Contacts between the two chains:
Residue Y111 in chain A is in contact with residue L24 in chain B (closest heavy-atom distance 5.0 Å).
Residue S57 in chain A interacts with residue Y140 in chain B (closest heavy-atom distance 3.3 Å).
Residue Y60 in chain A is in contact with residue P26 in chain B (closest heavy-atom distance 4.6 Å).
Residue G59 in chain A interacts with residue P132 in chain B (closest heavy-atom distance 4.3 Å).
Residue P112 in chain A interacts with residue L24 in chain B (closest heavy-atom distance 4.1 Å).
Residue P112 in chain A interacts with residue P26 in chain B (closest heavy-atom distance 4.7 Å).
Residue Y58 in chain A interacts with residue G136 in chain B (closest heavy-atom distance 4.7 Å).
Residue V110 in chain A interacts with residue H25 in chain B (closest heavy-atom distance 3.0 Å).
Residue H113 in chain A contacts residue N131 in chain B (closest heavy-atom distance 2.9 Å).
Residue V110 in chain A interacts with residue L28 in chain B (closest heavy-atom distance 5.0 Å).
Residue Y60 in chain A contacts residue P132 in chain B (closest heavy-atom distance 4.6 Å).
Residue Y58 in chain A is in contact with residue W134 in chain B (closest heavy-atom distance 2.9 Å).
Residue P112 in chain A is in contact with residue V23 in chain B (closest heavy-atom distance 3.5 Å).
Residue P112 in chain A is in contact with residue Y127 in chain B (closest heavy-atom distance 4.5 Å).
Residue G59 in chain A interacts with residue W134 in chain B (closest heavy-atom distance 2.8 Å).
Residue S57 in chain A interacts with residue N135 in chain B (closest heavy-atom distance 2.3 Å).
Residue Y62 in chain A interacts with residue N131 in chain B (closest heavy-atom distance 4.9 Å).
Residue M109 in chain A is in contact with residue L28 in chain B (closest heavy-atom distance 4.1 Å).
Residue Y60 in chain A contacts residue N131 in chain B (closest heavy-atom distance 3.4 Å).
Residue M109 in chain A interacts with residue H25 in chain B (closest heavy-atom distance 3.1 Å).
Residue Y58 in chain A interacts with residue V139 in chain B (closest heavy-atom distance 4.7 Å).
Residue S57 in chain A is in contact with residue V137 in chain B (closest heavy-atom distance 4.0 Å).
Residue T61 in chain A contacts residue G133 in chain B (closest heavy-atom distance 4.4 Å).
Residue Y58 in chain A is in contact with residue Y140 in chain B (closest heavy-atom distance 4.6 Å).
Residue H113 in chain A contacts residue Y127 in chain B (closest heavy-atom distance 3.6 Å).
Residue Y58 in chain A contacts residue N135 in chain B (closest heavy-atom distance 2.7 Å).
Residue G59 in chain A interacts with residue N135 in chain B (closest heavy-atom distance 3.9 Å).
Residue V110 in chain A is in contact with residue V23 in chain B (closest heavy-atom distance 4.2 Å).
Residue G59 in chain A is in contact with residue G133 in chain B (closest heavy-atom distance 3.5 Å).
Residue V110 in chain A is in contact with residue L24 in chain B (closest heavy-atom distance 3.4 Å).
Residue P112 in chain A is in contact with residue H25 in chain B (closest heavy-atom distance 3.6 Å).
Residue H113 in chain A contacts residue K22 in chain B (closest heavy-atom distance 3.9 Å).
Residue Y111 in chain A interacts with residue V23 in chain B (closest heavy-atom distance 3.2 Å).
Residue H113 in chain A interacts with residue V23 in chain B (closest heavy-atom distance 5.0 Å).
Residue T61 in chain A contacts residue P132 in chain B (closest heavy-atom distance 3.3 Å).
Residue Y111 in chain A contacts residue H25 in chain B (closest heavy-atom distance 4.7 Å).
Residue Y60 in chain A interacts with residue Y127 in chain B (closest heavy-atom distance 2.9 Å).
Residue Y58 in chain A is in contact with residue H25 in chain B (closest heavy-atom distance 3.3 Å).
Residue Y58 in chain A is in contact with residue V138 in chain B (closest heavy-atom distance 4.7 Å).
Residue Y58 in chain A is in contact with residue V137 in chain B (closest heavy-atom distance 4.3 Å).
Residue Y60 in chain A contacts residue W134 in chain B (closest heavy-atom distance 3.6 Å).

Sequence of chain A:
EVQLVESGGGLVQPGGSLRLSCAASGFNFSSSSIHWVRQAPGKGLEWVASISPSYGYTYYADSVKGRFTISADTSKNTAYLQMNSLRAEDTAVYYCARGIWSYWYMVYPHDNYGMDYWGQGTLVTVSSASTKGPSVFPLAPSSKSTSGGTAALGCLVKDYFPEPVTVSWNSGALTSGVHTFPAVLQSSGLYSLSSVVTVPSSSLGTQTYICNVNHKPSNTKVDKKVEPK

Sequence of chain B:
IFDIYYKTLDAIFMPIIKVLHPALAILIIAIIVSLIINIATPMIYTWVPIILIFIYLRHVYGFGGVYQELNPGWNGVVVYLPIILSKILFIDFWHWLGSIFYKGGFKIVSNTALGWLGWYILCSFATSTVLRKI

These two protein chains interact to form a complex.